Contacts between the two chains:
Residue E33 in chain A interacts with residue L23 in chain B (closest heavy-atom distance 3.9 Å).
Residue L50 in chain A contacts residue I40 in chain B (closest heavy-atom distance 4.0 Å).
Residue A19 in chain A contacts residue Y5 in chain B (closest heavy-atom distance 3.9 Å).
Residue S40 in chain A contacts residue I26 in chain B (closest heavy-atom distance 3.8 Å).
Residue E54 in chain A is in contact with residue L44 in chain B (closest heavy-atom distance 3.7 Å).
Residue V57 in chain A is in contact with residue L51 in chain B (closest heavy-atom distance 3.9 Å).
Residue L26 in chain A interacts with residue L16 in chain B (closest heavy-atom distance 3.7 Å).
Residue L50 in chain A interacts with residue L41 in chain B (closest heavy-atom distance 3.6 Å).
Residue L43 in chain A contacts residue E33 in chain B (closest heavy-atom distance 3.8 Å).
Residue V37 in chain A interacts with residue I26 in chain B (closest heavy-atom distance 3.7 Å).
Residue E54 in chain A interacts with residue R43 in chain B (closest heavy-atom distance 2.7 Å).
Residue L26 in chain A interacts with residue E15 in chain B (closest heavy-atom distance 3.5 Å).
Residue E33 in chain A interacts with residue I26 in chain B (closest heavy-atom distance 3.7 Å).
Residue A15 in chain A interacts with residue Y5 in chain B (closest heavy-atom distance 3.7 Å).
Residue R47 in chain A is in contact with residue Q37 in chain B (closest heavy-atom distance 3.5 Å).
Residue Y30 in chain A interacts with residue E15 in chain B (closest heavy-atom distance 2.8 Å).
Residue L12 in chain A interacts with residue L2 in chain B (closest heavy-atom distance 3.8 Å).
Residue D58 in chain A is in contact with residue K47 in chain B (closest heavy-atom distance 2.9 Å).
Residue E16 in chain A contacts residue Y5 in chain B (closest heavy-atom distance 3.4 Å).
Residue T22 in chain A is in contact with residue L16 in chain B (closest heavy-atom distance 4.0 Å).
Residue I71 in chain A contacts residue V62 in chain B (closest heavy-atom distance 3.7 Å).
Residue R47 in chain A is in contact with residue E33 in chain B (closest heavy-atom distance 2.6 Å).
Residue G36 in chain A is in contact with residue M30 in chain B (closest heavy-atom distance 3.5 Å).
Residue A19 in chain A contacts residue I9 in chain B (closest heavy-atom distance 3.6 Å).
Residue L64 in chain A interacts with residue I55 in chain B (closest heavy-atom distance 3.6 Å).
Residue V57 in chain A is in contact with residue L44 in chain B (closest heavy-atom distance 3.8 Å).
Residue I74 in chain A is in contact with residue L65 in chain B (closest heavy-atom distance 3.9 Å).
Residue E54 in chain A interacts with residue I40 in chain B (closest heavy-atom distance 4.0 Å).
Residue Y30 in chain A contacts residue R22 in chain B (closest heavy-atom distance 3.4 Å).
Residue V11 in chain A contacts residue L2 in chain B (closest heavy-atom distance 3.7 Å).
Residue L64 in chain A contacts residue L51 in chain B (closest heavy-atom distance 3.8 Å).
Residue M29 in chain A contacts residue L23 in chain B (closest heavy-atom distance 3.7 Å).
Residue L64 in chain A interacts with residue T58 in chain B (closest heavy-atom distance 3.9 Å).
Residue A19 in chain A contacts residue N12 in chain B (closest heavy-atom distance 3.5 Å).
Residue Q68 in chain A contacts residue K61 in chain B (closest heavy-atom distance 3.0 Å).
Residue M60 in chain A is in contact with residue L51 in chain B (closest heavy-atom distance 3.6 Å).
Residue K75 in chain A contacts residue L65 in chain B (closest heavy-atom distance 3.5 Å).
Residue D61 in chain A is in contact with residue L51 in chain B (closest heavy-atom distance 4.0 Å).
Residue S25 in chain A is in contact with residue L16 in chain B (closest heavy-atom distance 3.8 Å).
Residue E54 in chain A is in contact with residue K47 in chain B (closest heavy-atom distance 2.8 Å).
Residue L43 in chain A interacts with residue Q37 in chain B (closest heavy-atom distance 2.9 Å).
Residue G36 in chain A contacts residue I26 in chain B (closest heavy-atom distance 3.9 Å).
Residue A15 in chain A is in contact with residue I9 in chain B (closest heavy-atom distance 3.6 Å).
Residue S40 in chain A contacts residue M30 in chain B (closest heavy-atom distance 3.7 Å).
Residue L50 in chain A interacts with residue Q37 in chain B (closest heavy-atom distance 3.7 Å).
Residue L26 in chain A interacts with residue N12 in chain B (closest heavy-atom distance 3.6 Å).
Residue M29 in chain A contacts residue G19 in chain B (closest heavy-atom distance 3.5 Å).
Residue A15 in chain A contacts residue L2 in chain B (closest heavy-atom distance 3.6 Å).
Residue S23 in chain A is in contact with residue K8 in chain B (closest heavy-atom distance 3.8 Å).
Residue E33 in chain A contacts residue R22 in chain B (closest heavy-atom distance 2.7 Å).
Residue R47 in chain A contacts residue E36 in chain B (closest heavy-atom distance 3.7 Å).
Residue T22 in chain A interacts with residue N12 in chain B (closest heavy-atom distance 2.9 Å).
Residue L64 in chain A interacts with residue N54 in chain B (closest heavy-atom distance 3.6 Å).
Residue M29 in chain A interacts with residue E15 in chain B (closest heavy-atom distance 3.9 Å).
Residue R47 in chain A contacts residue I40 in chain B (closest heavy-atom distance 3.8 Å).
Residue T22 in chain A interacts with residue L13 in chain B (closest heavy-atom distance 4.0 Å).
Residue I71 in chain A contacts residue T58 in chain B (closest heavy-atom distance 3.7 Å).
Residue V57 in chain A is in contact with residue K47 in chain B (closest heavy-atom distance 3.7 Å).
Residue T18 in chain A contacts residue I9 in chain B (closest heavy-atom distance 3.7 Å).
Residue S23 in chain A interacts with residue N12 in chain B (closest heavy-atom distance 3.0 Å).

Sequence of chain B:
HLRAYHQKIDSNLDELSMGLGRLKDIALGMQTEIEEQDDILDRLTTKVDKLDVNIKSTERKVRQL

These two protein chains interact to form a complex.

Sequence of chain A:
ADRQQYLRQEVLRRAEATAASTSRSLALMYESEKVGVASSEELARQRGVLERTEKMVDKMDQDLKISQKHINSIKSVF